Sequence of chain B:
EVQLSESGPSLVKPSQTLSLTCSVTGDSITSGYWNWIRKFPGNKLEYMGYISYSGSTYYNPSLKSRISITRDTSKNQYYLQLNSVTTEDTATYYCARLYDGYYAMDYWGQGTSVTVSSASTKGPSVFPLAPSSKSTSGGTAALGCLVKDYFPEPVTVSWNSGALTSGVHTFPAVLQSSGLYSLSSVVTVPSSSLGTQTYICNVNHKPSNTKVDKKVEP

Sequence of chain A:
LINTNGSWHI

This data describes a binding interaction between two proteins.

Interface contacts:
Residue S56 in chain B contacts residue N5 in chain A (closest heavy-atom distance 4.8 Å).
Residue Y103 in chain B is in contact with residue L3 in chain A (closest heavy-atom distance 3.2 Å).
Residue L98 in chain B contacts residue W10 in chain A (closest heavy-atom distance 3.8 Å).
Residue Y33 in chain B interacts with residue L3 in chain A (closest heavy-atom distance 4.7 Å).
Residue Y58 in chain B interacts with residue N7 in chain A (closest heavy-atom distance 3.6 Å).
Residue Y33 in chain B contacts residue N5 in chain A (closest heavy-atom distance 3.2 Å).
Residue Y50 in chain B is in contact with residue N5 in chain A (closest heavy-atom distance 2.3 Å).
Residue Y53 in chain B contacts residue I4 in chain A (closest heavy-atom distance 3.6 Å).
Residue Y50 in chain B interacts with residue T6 in chain A (closest heavy-atom distance 4.5 Å).
Residue Y50 in chain B interacts with residue N7 in chain A (closest heavy-atom distance 4.7 Å).
Residue Y58 in chain B contacts residue N5 in chain A (closest heavy-atom distance 4.7 Å).
Residue Y58 in chain B interacts with residue G8 in chain A (closest heavy-atom distance 3.6 Å).
Residue Y33 in chain B interacts with residue I4 in chain A (closest heavy-atom distance 3.7 Å).
Residue Y33 in chain B contacts residue W10 in chain A (closest heavy-atom distance 4.1 Å).
Residue Y103 in chain B interacts with residue W10 in chain A (closest heavy-atom distance 3.5 Å).
Residue D100 in chain B interacts with residue L3 in chain A (closest heavy-atom distance 3.1 Å).
Residue Y50 in chain B interacts with residue G8 in chain A (closest heavy-atom distance 4.7 Å).